Sequence of the second protein:
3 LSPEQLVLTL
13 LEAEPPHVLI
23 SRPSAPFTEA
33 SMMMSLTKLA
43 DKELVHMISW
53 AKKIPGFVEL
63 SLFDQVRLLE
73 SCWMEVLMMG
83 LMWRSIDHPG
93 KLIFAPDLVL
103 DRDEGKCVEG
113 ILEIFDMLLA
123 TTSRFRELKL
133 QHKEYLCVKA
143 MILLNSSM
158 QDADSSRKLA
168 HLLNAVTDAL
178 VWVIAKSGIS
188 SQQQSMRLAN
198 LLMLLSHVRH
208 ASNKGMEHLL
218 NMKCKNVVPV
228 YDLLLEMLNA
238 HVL

Sequence of the first protein:
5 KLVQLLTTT

Interface contacts:
Residue M234 in the second protein contacts residue L6 in the first protein (closest heavy-atom distance 3.8 Å).
Residue I50 in the second protein contacts residue K5 in the first protein (closest heavy-atom distance 4.9 Å).
Residue F59 in the second protein is in contact with residue L10 in the first protein (closest heavy-atom distance 4.1 Å).
Residue K54 in the second protein interacts with residue L10 in the first protein (closest heavy-atom distance 3.7 Å).
Residue L230 in the second protein is in contact with residue L6 in the first protein (closest heavy-atom distance 4.4 Å).
Residue I50 in the second protein is in contact with residue L9 in the first protein (closest heavy-atom distance 3.6 Å).
Residue E233 in the second protein is in contact with residue K5 in the first protein (closest heavy-atom distance 3.1 Å).
Residue L71 in the second protein interacts with residue L6 in the first protein (closest heavy-atom distance 4.0 Å).
Residue L230 in the second protein is in contact with residue K5 in the first protein (closest heavy-atom distance 4.6 Å).
Residue L64 in the second protein interacts with residue T11 in the first protein (closest heavy-atom distance 4.4 Å).
Residue I50 in the second protein interacts with residue L10 in the first protein (closest heavy-atom distance 3.6 Å).
Residue V68 in the second protein contacts residue L6 in the first protein (closest heavy-atom distance 3.9 Å).
Residue K54 in the second protein contacts residue T12 in the first protein (closest heavy-atom distance 2.5 Å).
Residue E233 in the second protein is in contact with residue L6 in the first protein (closest heavy-atom distance 3.2 Å).
Residue V68 in the second protein contacts residue L10 in the first protein (closest heavy-atom distance 3.8 Å).
Residue Q67 in the second protein is in contact with residue L10 in the first protein (closest heavy-atom distance 3.7 Å).
Residue V47 in the second protein interacts with residue L9 in the first protein (closest heavy-atom distance 4.2 Å).
Residue K54 in the second protein is in contact with residue T11 in the first protein (closest heavy-atom distance 4.7 Å).
Residue L64 in the second protein interacts with residue V7 in the first protein (closest heavy-atom distance 4.4 Å).
Residue L64 in the second protein is in contact with residue L10 in the first protein (closest heavy-atom distance 4.4 Å).
Residue E233 in the second protein contacts residue V7 in the first protein (closest heavy-atom distance 4.9 Å).
Residue E72 in the second protein interacts with residue L6 in the first protein (closest heavy-atom distance 3.5 Å).
Residue L71 in the second protein contacts residue L10 in the first protein (closest heavy-atom distance 3.8 Å).
Residue K54 in the second protein contacts residue T13 in the first protein (closest heavy-atom distance 3.6 Å).
Residue I50 in the second protein is in contact with residue L6 in the first protein (closest heavy-atom distance 3.6 Å).
Residue K54 in the second protein interacts with residue L9 in the first protein (closest heavy-atom distance 3.0 Å).
Residue V68 in the second protein interacts with residue V7 in the first protein (closest heavy-atom distance 4.0 Å).
Residue L230 in the second protein is in contact with residue L9 in the first protein (closest heavy-atom distance 4.3 Å).

These two protein chains interact to form a complex.